Residue-level contacts at the interface:
Residue F757 in the second protein interacts with residue Q620 in the first protein (closest heavy-atom distance 3.7 Å).
Residue K765 in the second protein contacts residue D533 in the first protein (closest heavy-atom distance 3.8 Å).
Residue F691 in the second protein interacts with residue S617 in the first protein (closest heavy-atom distance 3.6 Å).
Residue E682 in the second protein is in contact with residue S587 in the first protein (closest heavy-atom distance 3.1 Å).
Residue V36 in the second protein interacts with residue G151 in the first protein (closest heavy-atom distance 3.6 Å).
Residue G761 in the second protein interacts with residue F532 in the first protein (closest heavy-atom distance 3.6 Å).
Residue P394 in the second protein is in contact with residue S635 in the first protein (closest heavy-atom distance 3.7 Å).
Residue F176 in the second protein is in contact with residue L72 in the first protein (closest heavy-atom distance 3.5 Å).
Residue S151 in the second protein contacts residue E252 in the first protein (closest heavy-atom distance 3.4 Å).
Residue E143 in the second protein contacts residue N111 in the first protein (closest heavy-atom distance 3.6 Å).
Residue F176 in the second protein interacts with residue L149 in the first protein (closest heavy-atom distance 3.6 Å).
Residue L40 in the second protein interacts with residue G151 in the first protein (closest heavy-atom distance 3.7 Å).
Residue F691 in the second protein interacts with residue M621 in the first protein (closest heavy-atom distance 3.5 Å).
Residue E134 in the second protein contacts residue R577 in the first protein (closest heavy-atom distance 2.7 Å).
Residue F757 in the second protein is in contact with residue N624 in the first protein (closest heavy-atom distance 3.0 Å).
Residue D138 in the second protein contacts residue K607 in the first protein (closest heavy-atom distance 3.1 Å).
Residue Y683 in the second protein is in contact with residue M621 in the first protein (closest heavy-atom distance 3.8 Å).
Residue L40 in the second protein interacts with residue A150 in the first protein (closest heavy-atom distance 3.3 Å).
Residue E134 in the second protein interacts with residue D553 in the first protein (closest heavy-atom distance 3.4 Å).
Residue N207 in the second protein interacts with residue S55 in the first protein (closest heavy-atom distance 2.6 Å).
Residue Y683 in the second protein is in contact with residue A618 in the first protein (closest heavy-atom distance 3.8 Å).
Residue K759 in the second protein contacts residue S617 in the first protein (closest heavy-atom distance 3.1 Å).
Residue K759 in the second protein contacts residue G612 in the first protein (closest heavy-atom distance 3.6 Å).
Residue H168 in the second protein contacts residue E213 in the first protein (closest heavy-atom distance 3.1 Å).
Residue K759 in the second protein contacts residue F615 in the first protein (closest heavy-atom distance 3.7 Å).
Residue C768 in the second protein is in contact with residue L524 in the first protein (closest heavy-atom distance 3.6 Å).
Residue H764 in the second protein contacts residue F532 in the first protein (closest heavy-atom distance 3.7 Å).
Residue C545 in the second protein contacts residue I636 in the first protein (closest heavy-atom distance 3.7 Å).
Residue Y745 in the second protein contacts residue E523 in the first protein (closest heavy-atom distance 3.6 Å).
Residue D201 in the second protein is in contact with residue S55 in the first protein (closest heavy-atom distance 3.3 Å).
Residue F176 in the second protein is in contact with residue L68 in the first protein (closest heavy-atom distance 3.7 Å).
Residue K153 in the second protein interacts with residue E252 in the first protein (closest heavy-atom distance 3.6 Å).
Residue Y543 in the second protein contacts residue I636 in the first protein (closest heavy-atom distance 3.8 Å).
Residue E150 in the second protein contacts residue N250 in the first protein (closest heavy-atom distance 3.2 Å).
Residue E682 in the second protein is in contact with residue E622 in the first protein (closest heavy-atom distance 3.6 Å).
Residue Q165 in the second protein is in contact with residue G216 in the first protein (closest heavy-atom distance 3.6 Å).
Residue Y543 in the second protein contacts residue A604 in the first protein (closest heavy-atom distance 3.7 Å).
Residue Q165 in the second protein is in contact with residue E213 in the first protein (closest heavy-atom distance 3.5 Å).
Residue Q165 in the second protein interacts with residue F215 in the first protein (closest heavy-atom distance 3.7 Å).
Residue D138 in the second protein contacts residue V641 in the first protein (closest heavy-atom distance 3.7 Å).
Residue R137 in the second protein is in contact with residue Y552 in the first protein (closest heavy-atom distance 3.4 Å).
Residue K759 in the second protein contacts residue Q620 in the first protein (closest heavy-atom distance 3.8 Å).
Residue V758 in the second protein contacts residue S617 in the first protein (closest heavy-atom distance 3.4 Å).
Residue R137 in the second protein contacts residue N111 in the first protein (closest heavy-atom distance 3.7 Å).
Residue V680 in the second protein interacts with residue L594 in the first protein (closest heavy-atom distance 3.8 Å).
Residue F757 in the second protein contacts residue S617 in the first protein (closest heavy-atom distance 3.7 Å).
Residue F757 in the second protein contacts residue L640 in the first protein (closest heavy-atom distance 3.6 Å).
Residue R137 in the second protein interacts with residue D553 in the first protein (closest heavy-atom distance 3.6 Å).
Residue H764 in the second protein contacts residue L524 in the first protein (closest heavy-atom distance 3.8 Å).
Residue D201 in the second protein contacts residue Y56 in the first protein (closest heavy-atom distance 2.8 Å).
Residue N207 in the second protein is in contact with residue K53 in the first protein (closest heavy-atom distance 2.7 Å).
Residue N809 in the second protein contacts residue K591 in the first protein (closest heavy-atom distance 3.5 Å).
Residue V758 in the second protein contacts residue Q620 in the first protein (closest heavy-atom distance 3.7 Å).
Residue T762 in the second protein is in contact with residue S617 in the first protein (closest heavy-atom distance 3.8 Å).
Residue H760 in the second protein contacts residue F532 in the first protein (closest heavy-atom distance 3.8 Å).
Residue F176 in the second protein interacts with residue N71 in the first protein (closest heavy-atom distance 3.7 Å).
Residue K759 in the second protein interacts with residue S613 in the first protein (closest heavy-atom distance 2.9 Å).
Residue E688 in the second protein is in contact with residue S617 in the first protein (closest heavy-atom distance 2.8 Å).
Residue I681 in the second protein contacts residue E622 in the first protein (closest heavy-atom distance 3.2 Å).
Residue S174 in the second protein is in contact with residue N71 in the first protein (closest heavy-atom distance 3.6 Å).

The following describes two proteins that form a bound complex.

Sequence of the second protein:
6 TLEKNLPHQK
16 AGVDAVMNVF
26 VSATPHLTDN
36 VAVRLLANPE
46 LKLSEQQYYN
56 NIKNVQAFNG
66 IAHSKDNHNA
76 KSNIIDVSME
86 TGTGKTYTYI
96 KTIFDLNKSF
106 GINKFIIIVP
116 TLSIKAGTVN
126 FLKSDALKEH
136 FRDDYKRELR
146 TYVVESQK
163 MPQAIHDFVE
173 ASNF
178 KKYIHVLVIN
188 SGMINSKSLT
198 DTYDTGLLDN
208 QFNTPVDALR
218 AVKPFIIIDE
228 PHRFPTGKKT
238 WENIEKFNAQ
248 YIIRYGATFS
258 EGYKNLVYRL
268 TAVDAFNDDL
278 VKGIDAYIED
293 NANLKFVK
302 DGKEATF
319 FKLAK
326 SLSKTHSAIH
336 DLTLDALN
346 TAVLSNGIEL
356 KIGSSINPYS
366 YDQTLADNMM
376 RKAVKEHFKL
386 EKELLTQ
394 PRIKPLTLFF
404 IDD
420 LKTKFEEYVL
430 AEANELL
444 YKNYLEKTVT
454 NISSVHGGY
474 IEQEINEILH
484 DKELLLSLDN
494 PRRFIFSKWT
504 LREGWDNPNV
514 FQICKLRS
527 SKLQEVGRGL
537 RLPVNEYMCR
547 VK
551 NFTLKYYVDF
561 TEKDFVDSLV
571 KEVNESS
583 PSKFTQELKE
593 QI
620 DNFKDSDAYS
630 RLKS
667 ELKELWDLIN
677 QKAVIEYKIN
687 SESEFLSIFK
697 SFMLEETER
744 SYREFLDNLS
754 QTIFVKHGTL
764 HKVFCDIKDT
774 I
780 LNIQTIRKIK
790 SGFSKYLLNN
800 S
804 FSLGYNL

Sequence of the first protein:
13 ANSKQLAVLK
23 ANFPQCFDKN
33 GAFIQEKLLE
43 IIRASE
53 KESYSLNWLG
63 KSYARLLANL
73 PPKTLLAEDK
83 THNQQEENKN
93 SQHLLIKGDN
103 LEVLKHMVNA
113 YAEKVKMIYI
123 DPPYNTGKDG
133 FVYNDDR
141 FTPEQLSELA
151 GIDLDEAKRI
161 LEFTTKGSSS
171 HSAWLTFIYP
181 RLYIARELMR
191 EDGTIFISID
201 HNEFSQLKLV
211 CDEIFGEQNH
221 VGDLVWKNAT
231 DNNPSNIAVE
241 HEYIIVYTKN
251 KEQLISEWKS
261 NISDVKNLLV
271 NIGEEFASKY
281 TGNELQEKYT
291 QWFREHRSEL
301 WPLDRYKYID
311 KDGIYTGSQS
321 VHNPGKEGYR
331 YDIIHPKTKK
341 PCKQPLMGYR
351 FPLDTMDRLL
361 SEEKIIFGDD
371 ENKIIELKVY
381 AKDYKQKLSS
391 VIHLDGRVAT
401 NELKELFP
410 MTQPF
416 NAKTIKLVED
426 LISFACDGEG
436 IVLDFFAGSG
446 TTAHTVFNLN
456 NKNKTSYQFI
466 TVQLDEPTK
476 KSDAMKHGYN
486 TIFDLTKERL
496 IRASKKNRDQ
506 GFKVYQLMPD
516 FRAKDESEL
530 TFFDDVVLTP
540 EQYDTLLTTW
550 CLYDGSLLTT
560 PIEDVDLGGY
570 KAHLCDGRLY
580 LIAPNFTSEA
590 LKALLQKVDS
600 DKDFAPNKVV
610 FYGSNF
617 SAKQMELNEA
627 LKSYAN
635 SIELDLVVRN